Interface contacts:
Residue L383 in the second protein is in contact with residue W36 in the first protein (closest heavy-atom distance 4.3 Å).
Residue L377 in the second protein interacts with residue G28 in the first protein (closest heavy-atom distance 4.1 Å).
Residue Y399 in the second protein is in contact with residue R42 in the first protein (closest heavy-atom distance 3.3 Å).
Residue Y479 in the second protein is in contact with residue R42 in the first protein (closest heavy-atom distance 3.4 Å).
Residue S454 in the second protein is in contact with residue H18 in the first protein (closest heavy-atom distance 2.9 Å).
Residue L383 in the second protein is in contact with residue C32 in the first protein (closest heavy-atom distance 4.4 Å).
Residue S374 in the second protein interacts with residue V17 in the first protein (closest heavy-atom distance 3.9 Å).
Residue T515 in the second protein is in contact with residue G52 in the first protein (closest heavy-atom distance 3.7 Å).
Residue L475 in the second protein interacts with residue V34 in the first protein (closest heavy-atom distance 4.0 Å).
Residue D458 in the second protein is in contact with residue H24 in the first protein (closest heavy-atom distance 3.1 Å).
Residue F392 in the second protein interacts with residue I39 in the first protein (closest heavy-atom distance 3.6 Å).
Residue I384 in the second protein is in contact with residue L31 in the first protein (closest heavy-atom distance 4.3 Å).
Residue L387 in the second protein contacts residue M35 in the first protein (closest heavy-atom distance 3.7 Å).
Residue P376 in the second protein is in contact with residue H24 in the first protein (closest heavy-atom distance 4.4 Å).
Residue F511 in the second protein contacts residue D58 in the first protein (closest heavy-atom distance 3.2 Å).
Residue S454 in the second protein is in contact with residue V15 in the first protein (closest heavy-atom distance 3.6 Å).
Residue A380 in the second protein contacts residue G28 in the first protein (closest heavy-atom distance 3.7 Å).
Residue F398 in the second protein contacts residue V50 in the first protein (closest heavy-atom distance 4.2 Å).
Residue A459 in the second protein contacts residue W23 in the first protein (closest heavy-atom distance 4.1 Å).
Residue I468 in the second protein is in contact with residue L31 in the first protein (closest heavy-atom distance 4.2 Å).
Residue C456 in the second protein contacts residue H18 in the first protein (closest heavy-atom distance 3.8 Å).
Residue S373 in the second protein contacts residue P20 in the first protein (closest heavy-atom distance 4.1 Å).
Residue F394 in the second protein is in contact with residue D46 in the first protein (closest heavy-atom distance 3.3 Å).
Residue M381 in the second protein is in contact with residue L31 in the first protein (closest heavy-atom distance 3.6 Å).
Residue P376 in the second protein is in contact with residue P20 in the first protein (closest heavy-atom distance 4.0 Å).
Residue F394 in the second protein contacts residue W38 in the first protein (closest heavy-atom distance 3.4 Å).
Residue K518 in the second protein interacts with residue V50 in the first protein (closest heavy-atom distance 4.1 Å).
Residue F394 in the second protein is in contact with residue V50 in the first protein (closest heavy-atom distance 3.7 Å).
Residue F476 in the second protein is in contact with residue W38 in the first protein (closest heavy-atom distance 3.8 Å).
Residue I384 in the second protein is in contact with residue M35 in the first protein (closest heavy-atom distance 3.6 Å).
Residue G450 in the second protein contacts residue V15 in the first protein (closest heavy-atom distance 3.8 Å).
Residue L472 in the second protein contacts residue L31 in the first protein (closest heavy-atom distance 4.0 Å).
Residue F394 in the second protein is in contact with residue R42 in the first protein (closest heavy-atom distance 3.5 Å).
Residue S454 in the second protein is in contact with residue T16 in the first protein (closest heavy-atom distance 3.4 Å).
Residue S374 in the second protein interacts with residue P20 in the first protein (closest heavy-atom distance 4.0 Å).
Residue L475 in the second protein is in contact with residue M35 in the first protein (closest heavy-atom distance 3.7 Å).
Residue L475 in the second protein contacts residue W38 in the first protein (closest heavy-atom distance 3.6 Å).
Residue L377 in the second protein interacts with residue H24 in the first protein (closest heavy-atom distance 4.1 Å).
Residue Y399 in the second protein contacts residue D46 in the first protein (closest heavy-atom distance 4.4 Å).
Residue F511 in the second protein contacts residue H55 in the first protein (closest heavy-atom distance 3.7 Å).
Residue L387 in the second protein interacts with residue W36 in the first protein (closest heavy-atom distance 4.0 Å).
Residue F511 in the second protein is in contact with residue P56 in the first protein (closest heavy-atom distance 3.9 Å).
Residue I461 in the second protein is in contact with residue W23 in the first protein (closest heavy-atom distance 3.6 Å).
Residue I453 in the second protein contacts residue V15 in the first protein (closest heavy-atom distance 4.5 Å).
Residue Y479 in the second protein is in contact with residue W38 in the first protein (closest heavy-atom distance 3.4 Å).
Residue L519 in the second protein is in contact with residue M51 in the first protein (closest heavy-atom distance 3.5 Å).
Residue I468 in the second protein contacts residue T27 in the first protein (closest heavy-atom distance 3.8 Å).
Residue F394 in the second protein interacts with residue I39 in the first protein (closest heavy-atom distance 3.9 Å).
Residue A459 in the second protein contacts residue H24 in the first protein (closest heavy-atom distance 2.6 Å).
Residue P393 in the second protein interacts with residue I39 in the first protein (closest heavy-atom distance 4.1 Å).
Residue A464 in the second protein is in contact with residue W23 in the first protein (closest heavy-atom distance 3.9 Å).
Residue L377 in the second protein interacts with residue T27 in the first protein (closest heavy-atom distance 3.6 Å).
Residue F394 in the second protein contacts residue G47 in the first protein (closest heavy-atom distance 3.8 Å).
Residue I453 in the second protein interacts with residue V17 in the first protein (closest heavy-atom distance 3.6 Å).
Residue F394 in the second protein is in contact with residue A43 in the first protein (closest heavy-atom distance 3.5 Å).
Residue P460 in the second protein contacts residue W23 in the first protein (closest heavy-atom distance 4.0 Å).
Residue F476 in the second protein contacts residue V34 in the first protein (closest heavy-atom distance 4.0 Å).
Residue P376 in the second protein is in contact with residue T25 in the first protein (closest heavy-atom distance 3.5 Å).
Residue T515 in the second protein interacts with residue M51 in the first protein (closest heavy-atom distance 3.9 Å).
Residue I453 in the second protein is in contact with residue T16 in the first protein (closest heavy-atom distance 3.9 Å).

Sequence of the first protein:
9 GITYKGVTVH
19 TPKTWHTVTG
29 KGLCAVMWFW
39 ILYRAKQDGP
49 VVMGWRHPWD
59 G

Sequence of the second protein:
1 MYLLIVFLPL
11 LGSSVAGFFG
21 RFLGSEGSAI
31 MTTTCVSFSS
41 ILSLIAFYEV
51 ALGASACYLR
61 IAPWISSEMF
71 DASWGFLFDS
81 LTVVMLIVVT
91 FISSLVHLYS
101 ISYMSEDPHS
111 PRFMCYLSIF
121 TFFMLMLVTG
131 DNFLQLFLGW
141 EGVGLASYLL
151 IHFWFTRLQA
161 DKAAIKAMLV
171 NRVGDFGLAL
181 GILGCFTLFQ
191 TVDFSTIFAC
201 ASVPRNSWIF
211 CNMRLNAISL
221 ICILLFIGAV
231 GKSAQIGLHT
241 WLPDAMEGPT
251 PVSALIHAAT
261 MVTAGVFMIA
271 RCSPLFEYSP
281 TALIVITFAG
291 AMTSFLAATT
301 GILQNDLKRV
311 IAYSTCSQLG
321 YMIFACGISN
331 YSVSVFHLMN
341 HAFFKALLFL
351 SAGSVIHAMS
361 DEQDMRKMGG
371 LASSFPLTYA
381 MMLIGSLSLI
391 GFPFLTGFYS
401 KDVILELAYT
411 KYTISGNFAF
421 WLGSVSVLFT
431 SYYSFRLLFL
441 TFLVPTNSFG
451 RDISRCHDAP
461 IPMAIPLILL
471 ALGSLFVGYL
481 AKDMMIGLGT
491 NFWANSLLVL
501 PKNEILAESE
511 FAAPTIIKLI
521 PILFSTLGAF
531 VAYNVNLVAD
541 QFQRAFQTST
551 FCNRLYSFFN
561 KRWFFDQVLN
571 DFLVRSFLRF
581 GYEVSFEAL

These two protein chains interact to form a complex.